Interface contacts:
Residue M185 in the first protein is in contact with residue A26 in the second protein (closest heavy-atom distance 4.0 Å).
Residue G228 in the first protein is in contact with residue G50 in the second protein (closest heavy-atom distance 3.3 Å).
Residue N95 in the first protein interacts with residue P49 in the second protein (closest heavy-atom distance 4.2 Å).
Residue L246 in the first protein interacts with residue D31 in the second protein (closest heavy-atom distance 3.6 Å).
Residue G230 in the first protein is in contact with residue I51 in the second protein (closest heavy-atom distance 3.3 Å).
Residue I167 in the first protein interacts with residue G25 in the second protein (closest heavy-atom distance 3.8 Å).
Residue R245 in the first protein interacts with residue D31 in the second protein (closest heavy-atom distance 2.8 Å).
Residue H242 in the first protein is in contact with residue A26 in the second protein (closest heavy-atom distance 3.5 Å).
Residue E229 in the first protein contacts residue I51 in the second protein (closest heavy-atom distance 4.0 Å).
Residue W92 in the first protein contacts residue P49 in the second protein (closest heavy-atom distance 4.1 Å).
Residue R123 in the first protein is in contact with residue D29 in the second protein (closest heavy-atom distance 4.2 Å).
Residue L130 in the first protein interacts with residue P24 in the second protein (closest heavy-atom distance 3.3 Å).
Residue R245 in the first protein interacts with residue P27 in the second protein (closest heavy-atom distance 4.3 Å).
Residue F186 in the first protein contacts residue A26 in the second protein (closest heavy-atom distance 4.0 Å).
Residue A127 in the first protein contacts residue I28 in the second protein (closest heavy-atom distance 4.0 Å).
Residue E94 in the first protein contacts residue P49 in the second protein (closest heavy-atom distance 3.4 Å).
Residue N184 in the first protein is in contact with residue D31 in the second protein (closest heavy-atom distance 3.9 Å).
Residue V225 in the first protein interacts with residue R52 in the second protein (closest heavy-atom distance 4.2 Å).
Residue W227 in the first protein contacts residue R52 in the second protein (closest heavy-atom distance 3.5 Å).
Residue R170 in the first protein is in contact with residue G25 in the second protein (closest heavy-atom distance 2.8 Å).
Residue F244 in the first protein interacts with residue D29 in the second protein (closest heavy-atom distance 3.8 Å).
Residue R233 in the first protein interacts with residue I51 in the second protein (closest heavy-atom distance 3.9 Å).
Residue A132 in the first protein interacts with residue G25 in the second protein (closest heavy-atom distance 4.2 Å).
Residue R170 in the first protein contacts residue A26 in the second protein (closest heavy-atom distance 3.3 Å).
Residue C231 in the first protein is in contact with residue R52 in the second protein (closest heavy-atom distance 4.1 Å).
Residue G230 in the first protein interacts with residue R52 in the second protein (closest heavy-atom distance 2.8 Å).
Residue S205 in the first protein contacts residue R52 in the second protein (closest heavy-atom distance 3.4 Å).
Residue D199 in the first protein interacts with residue R52 in the second protein (closest heavy-atom distance 2.9 Å).
Residue G228 in the first protein contacts residue I51 in the second protein (closest heavy-atom distance 2.4 Å).
Residue C201 in the first protein is in contact with residue R52 in the second protein (closest heavy-atom distance 4.2 Å).
Residue Q131 in the first protein interacts with residue P24 in the second protein (closest heavy-atom distance 4.3 Å).
Residue R93 in the first protein contacts residue P49 in the second protein (closest heavy-atom distance 4.0 Å).
Residue F186 in the first protein interacts with residue G25 in the second protein (closest heavy-atom distance 3.6 Å).
Residue L130 in the first protein contacts residue E23 in the second protein (closest heavy-atom distance 4.3 Å).
Residue S226 in the first protein interacts with residue R52 in the second protein (closest heavy-atom distance 3.1 Å).
Residue F244 in the first protein interacts with residue I28 in the second protein (closest heavy-atom distance 4.0 Å).
Residue D183 in the first protein contacts residue P27 in the second protein (closest heavy-atom distance 3.5 Å).
Residue I179 in the first protein interacts with residue P49 in the second protein (closest heavy-atom distance 4.0 Å).
Residue A200 in the first protein interacts with residue R52 in the second protein (closest heavy-atom distance 3.4 Å).
Residue A132 in the first protein contacts residue E23 in the second protein (closest heavy-atom distance 2.8 Å).
Residue G228 in the first protein is in contact with residue R52 in the second protein (closest heavy-atom distance 3.5 Å).
Residue Q131 in the first protein contacts residue G25 in the second protein (closest heavy-atom distance 4.1 Å).
Residue H87 in the first protein is in contact with residue D31 in the second protein (closest heavy-atom distance 4.0 Å).
Residue R170 in the first protein is in contact with residue P24 in the second protein (closest heavy-atom distance 4.3 Å).
Residue L130 in the first protein interacts with residue G25 in the second protein (closest heavy-atom distance 2.9 Å).
Residue R123 in the first protein contacts residue I28 in the second protein (closest heavy-atom distance 3.0 Å).
Residue H242 in the first protein is in contact with residue P27 in the second protein (closest heavy-atom distance 2.8 Å).
Residue H43 in the first protein contacts residue R52 in the second protein (closest heavy-atom distance 3.4 Å).
Residue R98 in the first protein contacts residue E32 in the second protein (closest heavy-atom distance 4.1 Å).
Residue G238 in the first protein is in contact with residue R52 in the second protein (closest heavy-atom distance 3.7 Å).
Residue L130 in the first protein contacts residue A26 in the second protein (closest heavy-atom distance 3.8 Å).
Residue W227 in the first protein is in contact with residue G50 in the second protein (closest heavy-atom distance 3.8 Å).
Residue Q131 in the first protein interacts with residue G22 in the second protein (closest heavy-atom distance 3.1 Å).
Residue R245 in the first protein interacts with residue D29 in the second protein (closest heavy-atom distance 2.8 Å).
Residue Y47 in the first protein contacts residue P49 in the second protein (closest heavy-atom distance 3.6 Å).
Residue Q131 in the first protein interacts with residue E23 in the second protein (closest heavy-atom distance 3.3 Å).
Residue A126 in the first protein contacts residue I28 in the second protein (closest heavy-atom distance 3.7 Å).
Residue I179 in the first protein contacts residue I48 in the second protein (closest heavy-atom distance 4.3 Å).
Residue A132 in the first protein interacts with residue G22 in the second protein (closest heavy-atom distance 3.5 Å).
Residue R98 in the first protein is in contact with residue D31 in the second protein (closest heavy-atom distance 2.7 Å).

This data describes a binding interaction between two proteins.

Sequence of the second protein:
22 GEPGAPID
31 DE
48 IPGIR

Sequence of the first protein:
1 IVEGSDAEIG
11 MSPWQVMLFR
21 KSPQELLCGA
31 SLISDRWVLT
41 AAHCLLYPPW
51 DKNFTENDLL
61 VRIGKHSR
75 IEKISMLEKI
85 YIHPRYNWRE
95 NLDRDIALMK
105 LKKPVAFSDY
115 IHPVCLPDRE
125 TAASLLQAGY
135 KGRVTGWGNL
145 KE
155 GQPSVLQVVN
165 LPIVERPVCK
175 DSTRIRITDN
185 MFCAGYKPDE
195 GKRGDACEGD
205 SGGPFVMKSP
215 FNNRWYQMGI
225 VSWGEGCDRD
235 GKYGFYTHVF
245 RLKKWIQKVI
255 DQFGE